Sequence of chain B:
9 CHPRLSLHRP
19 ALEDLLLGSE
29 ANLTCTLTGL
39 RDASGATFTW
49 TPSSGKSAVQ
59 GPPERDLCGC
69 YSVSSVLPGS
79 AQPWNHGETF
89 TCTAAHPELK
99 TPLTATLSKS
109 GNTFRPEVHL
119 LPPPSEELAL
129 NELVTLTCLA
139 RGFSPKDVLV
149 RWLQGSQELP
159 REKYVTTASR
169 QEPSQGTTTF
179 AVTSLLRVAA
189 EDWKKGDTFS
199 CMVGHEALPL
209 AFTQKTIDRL

The following describes two proteins that form a bound complex.

Sequence of chain A:
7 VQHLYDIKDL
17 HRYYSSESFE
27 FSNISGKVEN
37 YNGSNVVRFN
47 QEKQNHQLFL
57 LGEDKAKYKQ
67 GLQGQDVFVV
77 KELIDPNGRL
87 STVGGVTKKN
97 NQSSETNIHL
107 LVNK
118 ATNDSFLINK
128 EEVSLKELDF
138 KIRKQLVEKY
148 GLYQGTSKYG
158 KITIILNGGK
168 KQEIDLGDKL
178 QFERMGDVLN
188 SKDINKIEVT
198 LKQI

Residue-level contacts at the interface:
Residue L126 in chain B interacts with residue Y11 in chain A (closest heavy-atom distance 4.2 Å).
Residue S123 in chain B interacts with residue Y11 in chain A (closest heavy-atom distance 3.5 Å).
Residue A127 in chain B interacts with residue H9 in chain A (closest heavy-atom distance 3.4 Å).
Residue E124 in chain B interacts with residue Y11 in chain A (closest heavy-atom distance 4.5 Å).
Residue A127 in chain B is in contact with residue Y11 in chain A (closest heavy-atom distance 3.9 Å).